The following describes two proteins that form a bound complex.

Sequence of protein 2:
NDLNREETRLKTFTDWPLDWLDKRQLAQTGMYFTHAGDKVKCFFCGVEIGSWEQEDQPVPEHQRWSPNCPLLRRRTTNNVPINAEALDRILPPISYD

Residue-level contacts at the interface:
Residue E70 in protein 2 is in contact with residue A1 in protein 1 (closest heavy-atom distance 3.0 Å).
Residue R73 in protein 2 contacts residue A1 in protein 1 (closest heavy-atom distance 3.8 Å).
Residue G55 in protein 2 is in contact with residue P7 in protein 1 (closest heavy-atom distance 4.8 Å).
Residue C54 in protein 2 interacts with residue Y5 in protein 1 (closest heavy-atom distance 4.6 Å).
Residue I58 in protein 2 contacts residue A3 in protein 1 (closest heavy-atom distance 4.5 Å).
Residue G59 in protein 2 contacts residue A1 in protein 1 (closest heavy-atom distance 3.5 Å).
Residue G59 in protein 2 is in contact with residue V2 in protein 1 (closest heavy-atom distance 2.9 Å).
Residue I58 in protein 2 is in contact with residue F4 in protein 1 (closest heavy-atom distance 4.3 Å).
Residue E70 in protein 2 contacts residue V2 in protein 1 (closest heavy-atom distance 4.9 Å).
Residue E57 in protein 2 interacts with residue F4 in protein 1 (closest heavy-atom distance 2.8 Å).
Residue W74 in protein 2 contacts residue V2 in protein 1 (closest heavy-atom distance 4.4 Å).
Residue D65 in protein 2 interacts with residue A1 in protein 1 (closest heavy-atom distance 2.9 Å).
Residue V56 in protein 2 interacts with residue Y5 in protein 1 (closest heavy-atom distance 3.0 Å).
Residue I58 in protein 2 interacts with residue A1 in protein 1 (closest heavy-atom distance 3.4 Å).
Residue V56 in protein 2 interacts with residue I6 in protein 1 (closest heavy-atom distance 4.1 Å).
Residue G59 in protein 2 is in contact with residue F4 in protein 1 (closest heavy-atom distance 3.3 Å).
Residue C54 in protein 2 is in contact with residue P7 in protein 1 (closest heavy-atom distance 3.4 Å).
Residue W61 in protein 2 contacts residue A1 in protein 1 (closest heavy-atom distance 4.0 Å).
Residue E57 in protein 2 is in contact with residue A3 in protein 1 (closest heavy-atom distance 3.2 Å).
Residue I58 in protein 2 contacts residue V2 in protein 1 (closest heavy-atom distance 3.3 Å).
Residue E62 in protein 2 contacts residue A1 in protein 1 (closest heavy-atom distance 4.7 Å).
Residue S60 in protein 2 interacts with residue A1 in protein 1 (closest heavy-atom distance 3.6 Å).
Residue V56 in protein 2 contacts residue A3 in protein 1 (closest heavy-atom distance 4.6 Å).
Residue G55 in protein 2 is in contact with residue Y5 in protein 1 (closest heavy-atom distance 3.3 Å).
Residue K50 in protein 2 is in contact with residue Y5 in protein 1 (closest heavy-atom distance 4.2 Å).
Residue W74 in protein 2 contacts residue I6 in protein 1 (closest heavy-atom distance 3.4 Å).
Residue K48 in protein 2 interacts with residue F4 in protein 1 (closest heavy-atom distance 4.7 Å).
Residue W74 in protein 2 contacts residue P7 in protein 1 (closest heavy-atom distance 4.1 Å).
Residue W74 in protein 2 contacts residue A3 in protein 1 (closest heavy-atom distance 3.4 Å).
Residue S60 in protein 2 is in contact with residue V2 in protein 1 (closest heavy-atom distance 4.0 Å).
Residue W74 in protein 2 is in contact with residue A1 in protein 1 (closest heavy-atom distance 3.1 Å).
Residue S75 in protein 2 interacts with residue P7 in protein 1 (closest heavy-atom distance 3.3 Å).
Residue E57 in protein 2 is in contact with residue V2 in protein 1 (closest heavy-atom distance 3.9 Å).
Residue S60 in protein 2 contacts residue F4 in protein 1 (closest heavy-atom distance 3.8 Å).
Residue V56 in protein 2 is in contact with residue P7 in protein 1 (closest heavy-atom distance 3.9 Å).
Residue E57 in protein 2 is in contact with residue Y5 in protein 1 (closest heavy-atom distance 3.2 Å).

Sequence of protein 1:
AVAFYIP